Interface contacts:
Residue A295 in protein 2 contacts residue Y472 in protein 1 (closest heavy-atom distance 4.1 Å).
Residue S300 in protein 2 interacts with residue Y472 in protein 1 (closest heavy-atom distance 2.6 Å).
Residue R303 in protein 2 contacts residue Y472 in protein 1 (closest heavy-atom distance 4.0 Å).
Residue M294 in protein 2 is in contact with residue V476 in protein 1 (closest heavy-atom distance 4.8 Å).
Residue E297 in protein 2 contacts residue Y472 in protein 1 (closest heavy-atom distance 3.6 Å).
Residue E297 in protein 2 contacts residue E471 in protein 1 (closest heavy-atom distance 4.0 Å).
Residue G296 in protein 2 interacts with residue Y472 in protein 1 (closest heavy-atom distance 4.0 Å).

Sequence of protein 2:
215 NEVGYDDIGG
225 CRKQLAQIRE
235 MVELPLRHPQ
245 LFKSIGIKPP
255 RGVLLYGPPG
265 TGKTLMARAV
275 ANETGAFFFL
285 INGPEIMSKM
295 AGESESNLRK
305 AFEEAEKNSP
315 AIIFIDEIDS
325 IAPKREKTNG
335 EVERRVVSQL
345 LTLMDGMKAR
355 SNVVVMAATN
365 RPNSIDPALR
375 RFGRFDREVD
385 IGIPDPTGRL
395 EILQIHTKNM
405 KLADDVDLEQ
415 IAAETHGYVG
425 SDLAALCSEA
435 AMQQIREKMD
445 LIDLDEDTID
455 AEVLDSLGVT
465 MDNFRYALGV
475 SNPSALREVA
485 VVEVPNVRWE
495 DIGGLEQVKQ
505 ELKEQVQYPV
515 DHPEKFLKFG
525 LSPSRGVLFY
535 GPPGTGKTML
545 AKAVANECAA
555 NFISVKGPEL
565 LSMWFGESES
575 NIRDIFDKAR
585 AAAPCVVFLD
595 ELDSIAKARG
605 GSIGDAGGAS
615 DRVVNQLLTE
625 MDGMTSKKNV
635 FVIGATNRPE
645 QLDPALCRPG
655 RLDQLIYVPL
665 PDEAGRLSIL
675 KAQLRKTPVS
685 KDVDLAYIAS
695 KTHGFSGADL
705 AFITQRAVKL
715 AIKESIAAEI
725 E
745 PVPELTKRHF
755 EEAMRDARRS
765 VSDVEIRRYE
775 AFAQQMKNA

These two protein chains interact to form a complex.

Sequence of protein 1:
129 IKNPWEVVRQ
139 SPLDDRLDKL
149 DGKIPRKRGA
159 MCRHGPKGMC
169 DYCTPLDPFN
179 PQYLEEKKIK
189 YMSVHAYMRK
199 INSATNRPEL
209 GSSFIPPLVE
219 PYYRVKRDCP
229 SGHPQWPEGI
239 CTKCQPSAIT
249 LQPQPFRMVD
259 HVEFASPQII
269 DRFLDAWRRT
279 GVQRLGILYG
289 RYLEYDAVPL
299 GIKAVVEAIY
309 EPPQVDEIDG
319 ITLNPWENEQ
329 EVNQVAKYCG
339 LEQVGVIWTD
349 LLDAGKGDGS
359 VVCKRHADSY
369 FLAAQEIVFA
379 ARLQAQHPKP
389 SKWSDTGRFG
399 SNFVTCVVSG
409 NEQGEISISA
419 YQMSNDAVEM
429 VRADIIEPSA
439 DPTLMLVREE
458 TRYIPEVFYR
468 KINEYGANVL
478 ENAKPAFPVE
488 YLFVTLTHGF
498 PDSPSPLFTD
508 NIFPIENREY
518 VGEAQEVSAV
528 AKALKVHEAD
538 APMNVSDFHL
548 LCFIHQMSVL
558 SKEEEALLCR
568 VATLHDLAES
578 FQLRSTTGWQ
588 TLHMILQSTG